Sequence of protein 2:
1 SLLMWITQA

Sequence of protein 1:
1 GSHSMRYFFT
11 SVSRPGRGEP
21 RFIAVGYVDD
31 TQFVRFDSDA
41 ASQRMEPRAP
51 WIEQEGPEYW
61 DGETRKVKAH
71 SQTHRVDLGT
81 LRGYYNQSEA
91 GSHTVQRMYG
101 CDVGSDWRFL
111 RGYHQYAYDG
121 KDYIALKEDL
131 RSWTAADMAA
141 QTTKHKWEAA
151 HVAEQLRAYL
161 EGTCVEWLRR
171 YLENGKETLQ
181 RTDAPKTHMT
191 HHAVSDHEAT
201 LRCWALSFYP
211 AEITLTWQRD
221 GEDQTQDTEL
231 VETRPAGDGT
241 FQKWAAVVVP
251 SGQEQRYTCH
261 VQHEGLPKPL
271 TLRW

Residue-level contacts at the interface:
Residue Y159 in protein 1 contacts residue S1 in protein 2 (closest heavy-atom distance 2.6 Å).
Residue T80 in protein 1 contacts residue A9 in protein 2 (closest heavy-atom distance 3.8 Å).
Residue K146 in protein 1 contacts residue A9 in protein 2 (closest heavy-atom distance 3.1 Å).
Residue Y99 in protein 1 interacts with residue L3 in protein 2 (closest heavy-atom distance 3.1 Å).
Residue R97 in protein 1 is in contact with residue T7 in protein 2 (closest heavy-atom distance 4.7 Å).
Residue A69 in protein 1 interacts with residue I6 in protein 2 (closest heavy-atom distance 3.5 Å).
Residue Y7 in protein 1 interacts with residue S1 in protein 2 (closest heavy-atom distance 3.0 Å).
Residue V67 in protein 1 interacts with residue L2 in protein 2 (closest heavy-atom distance 3.7 Å).
Residue V152 in protein 1 contacts residue T7 in protein 2 (closest heavy-atom distance 4.0 Å).
Residue A69 in protein 1 contacts residue W5 in protein 2 (closest heavy-atom distance 4.9 Å).
Residue H70 in protein 1 is in contact with residue W5 in protein 2 (closest heavy-atom distance 4.6 Å).
Residue W147 in protein 1 contacts residue A9 in protein 2 (closest heavy-atom distance 3.6 Å).
Residue L156 in protein 1 contacts residue L3 in protein 2 (closest heavy-atom distance 3.7 Å).
Residue Y159 in protein 1 interacts with residue L3 in protein 2 (closest heavy-atom distance 3.4 Å).
Residue T143 in protein 1 contacts residue A9 in protein 2 (closest heavy-atom distance 2.7 Å).
Residue F9 in protein 1 is in contact with residue L2 in protein 2 (closest heavy-atom distance 3.3 Å).
Residue Y116 in protein 1 is in contact with residue A9 in protein 2 (closest heavy-atom distance 4.1 Å).
Residue H70 in protein 1 interacts with residue L2 in protein 2 (closest heavy-atom distance 4.2 Å).
Residue K146 in protein 1 contacts residue T7 in protein 2 (closest heavy-atom distance 4.3 Å).
Residue Y123 in protein 1 interacts with residue A9 in protein 2 (closest heavy-atom distance 5.0 Å).
Residue K146 in protein 1 is in contact with residue Q8 in protein 2 (closest heavy-atom distance 2.9 Å).
Residue Y159 in protein 1 is in contact with residue L2 in protein 2 (closest heavy-atom distance 3.8 Å).
Residue H114 in protein 1 contacts residue L3 in protein 2 (closest heavy-atom distance 5.0 Å).
Residue R97 in protein 1 contacts residue I6 in protein 2 (closest heavy-atom distance 3.6 Å).
Residue Q155 in protein 1 is in contact with residue L3 in protein 2 (closest heavy-atom distance 3.0 Å).
Residue Y99 in protein 1 is in contact with residue I6 in protein 2 (closest heavy-atom distance 4.7 Å).
Residue D77 in protein 1 interacts with residue T7 in protein 2 (closest heavy-atom distance 4.7 Å).
Residue Y99 in protein 1 interacts with residue L2 in protein 2 (closest heavy-atom distance 3.5 Å).
Residue H70 in protein 1 interacts with residue I6 in protein 2 (closest heavy-atom distance 3.1 Å).
Residue K66 in protein 1 contacts residue S1 in protein 2 (closest heavy-atom distance 4.2 Å).
Residue A69 in protein 1 contacts residue M4 in protein 2 (closest heavy-atom distance 4.7 Å).
Residue Y7 in protein 1 is in contact with residue L2 in protein 2 (closest heavy-atom distance 3.4 Å).
Residue H70 in protein 1 contacts residue L3 in protein 2 (closest heavy-atom distance 3.2 Å).
Residue W167 in protein 1 contacts residue S1 in protein 2 (closest heavy-atom distance 3.4 Å).
Residue M45 in protein 1 contacts residue L2 in protein 2 (closest heavy-atom distance 3.2 Å).
Residue Q155 in protein 1 contacts residue T7 in protein 2 (closest heavy-atom distance 4.2 Å).
Residue K66 in protein 1 contacts residue L2 in protein 2 (closest heavy-atom distance 3.6 Å).
Residue T73 in protein 1 contacts residue I6 in protein 2 (closest heavy-atom distance 2.7 Å).
Residue T73 in protein 1 contacts residue T7 in protein 2 (closest heavy-atom distance 3.9 Å).
Residue H114 in protein 1 contacts residue I6 in protein 2 (closest heavy-atom distance 4.5 Å).
Residue D77 in protein 1 is in contact with residue A9 in protein 2 (closest heavy-atom distance 2.7 Å).
Residue K66 in protein 1 is in contact with residue L3 in protein 2 (closest heavy-atom distance 3.6 Å).
Residue V76 in protein 1 interacts with residue Q8 in protein 2 (closest heavy-atom distance 4.2 Å).
Residue W147 in protein 1 interacts with residue Q8 in protein 2 (closest heavy-atom distance 3.0 Å).
Residue M5 in protein 1 interacts with residue S1 in protein 2 (closest heavy-atom distance 3.7 Å).
Residue E63 in protein 1 contacts residue L2 in protein 2 (closest heavy-atom distance 2.9 Å).
Residue T73 in protein 1 interacts with residue Q8 in protein 2 (closest heavy-atom distance 3.9 Å).
Residue A150 in protein 1 interacts with residue T7 in protein 2 (closest heavy-atom distance 5.0 Å).
Residue Y59 in protein 1 is in contact with residue S1 in protein 2 (closest heavy-atom distance 4.6 Å).
Residue Y84 in protein 1 contacts residue A9 in protein 2 (closest heavy-atom distance 3.7 Å).
Residue K66 in protein 1 contacts residue M4 in protein 2 (closest heavy-atom distance 3.5 Å).
Residue R65 in protein 1 contacts residue M4 in protein 2 (closest heavy-atom distance 4.3 Å).
Residue D77 in protein 1 contacts residue Q8 in protein 2 (closest heavy-atom distance 3.6 Å).
Residue W147 in protein 1 interacts with residue T7 in protein 2 (closest heavy-atom distance 3.8 Å).
Residue Q155 in protein 1 is in contact with residue W5 in protein 2 (closest heavy-atom distance 3.2 Å).
Residue Y171 in protein 1 contacts residue S1 in protein 2 (closest heavy-atom distance 2.7 Å).
Residue E63 in protein 1 contacts residue S1 in protein 2 (closest heavy-atom distance 2.9 Å).

The following describes two proteins that form a bound complex.